Sequence of the second protein:
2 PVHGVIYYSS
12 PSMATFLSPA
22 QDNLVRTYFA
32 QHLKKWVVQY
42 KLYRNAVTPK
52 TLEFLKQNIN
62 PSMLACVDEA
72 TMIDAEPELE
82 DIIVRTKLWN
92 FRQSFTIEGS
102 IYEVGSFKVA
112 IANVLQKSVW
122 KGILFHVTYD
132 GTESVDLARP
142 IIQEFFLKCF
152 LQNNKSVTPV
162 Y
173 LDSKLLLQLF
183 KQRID

Sequence of the first protein:
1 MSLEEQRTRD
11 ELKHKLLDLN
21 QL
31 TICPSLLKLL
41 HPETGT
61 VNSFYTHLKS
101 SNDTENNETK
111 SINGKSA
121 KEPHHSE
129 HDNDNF

Interface contacts:
Residue L138 in the second protein interacts with residue L22 in the first protein (closest heavy-atom distance 3.2 Å).
Residue D131 in the second protein contacts residue S70 in the first protein (closest heavy-atom distance 2.9 Å).
Residue L138 in the second protein contacts residue Q21 in the first protein (closest heavy-atom distance 5.0 Å).
Residue D131 in the second protein is in contact with residue K69 in the first protein (closest heavy-atom distance 3.1 Å).
Residue G106 in the second protein is in contact with residue S70 in the first protein (closest heavy-atom distance 4.8 Å).
Residue A139 in the second protein interacts with residue L22 in the first protein (closest heavy-atom distance 4.8 Å).
Residue E134 in the second protein interacts with residue L22 in the first protein (closest heavy-atom distance 2.8 Å).
Residue S107 in the second protein interacts with residue S70 in the first protein (closest heavy-atom distance 3.5 Å).

This data describes a binding interaction between two proteins.